This data describes a binding interaction between two proteins.

Sequence of chain B:
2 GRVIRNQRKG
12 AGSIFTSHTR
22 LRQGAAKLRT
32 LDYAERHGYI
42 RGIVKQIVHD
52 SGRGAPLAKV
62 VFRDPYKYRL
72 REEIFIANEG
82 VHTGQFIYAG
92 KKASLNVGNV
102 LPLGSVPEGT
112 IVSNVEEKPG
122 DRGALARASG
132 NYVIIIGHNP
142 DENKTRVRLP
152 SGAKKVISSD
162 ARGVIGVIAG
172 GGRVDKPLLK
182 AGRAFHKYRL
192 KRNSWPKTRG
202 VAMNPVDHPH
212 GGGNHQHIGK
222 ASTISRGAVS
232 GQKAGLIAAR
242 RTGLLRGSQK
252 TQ

Contacts between the two chains:
Residue G81 in chain B is in contact with residue A65 in chain A (closest heavy-atom distance 3.8 Å).
Residue A56 in chain B contacts residue A52 in chain A (closest heavy-atom distance 4.7 Å).
Residue G55 in chain B is in contact with residue A52 in chain A (closest heavy-atom distance 4.9 Å).
Residue T84 in chain B interacts with residue T63 in chain A (closest heavy-atom distance 3.9 Å).
Residue L96 in chain B interacts with residue R87 in chain A (closest heavy-atom distance 5.0 Å).
Residue H83 in chain B interacts with residue V64 in chain A (closest heavy-atom distance 4.6 Å).
Residue E80 in chain B interacts with residue A65 in chain A (closest heavy-atom distance 4.3 Å).
Residue V82 in chain B is in contact with residue V64 in chain A (closest heavy-atom distance 4.3 Å).
Residue A170 in chain B contacts residue A52 in chain A (closest heavy-atom distance 5.0 Å).
Residue V82 in chain B is in contact with residue A65 in chain A (closest heavy-atom distance 4.0 Å).
Residue H83 in chain B interacts with residue T63 in chain A (closest heavy-atom distance 4.2 Å).
Residue V82 in chain B contacts residue T63 in chain A (closest heavy-atom distance 4.8 Å).
Residue A170 in chain B interacts with residue G66 in chain A (closest heavy-atom distance 4.7 Å).
Residue A170 in chain B is in contact with residue A68 in chain A (closest heavy-atom distance 4.6 Å).

Sequence of chain A:
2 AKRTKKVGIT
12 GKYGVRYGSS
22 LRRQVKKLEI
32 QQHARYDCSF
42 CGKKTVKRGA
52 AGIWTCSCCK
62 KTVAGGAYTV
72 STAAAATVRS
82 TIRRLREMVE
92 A